Contacts between the two chains:
Residue V175 in chain A interacts with residue R14 in chain B (closest heavy-atom distance 3.5 Å).
Residue M47 in chain A interacts with residue I181 in chain B (closest heavy-atom distance 4.0 Å).
Residue N132 in chain A contacts residue E182 in chain B (closest heavy-atom distance 4.0 Å).
Residue Q177 in chain A is in contact with residue R14 in chain B (closest heavy-atom distance 2.5 Å).
Residue E182 in chain A contacts residue S130 in chain B (closest heavy-atom distance 2.9 Å).
Residue P110 in chain A is in contact with residue I181 in chain B (closest heavy-atom distance 3.0 Å).
Residue V33 in chain A is in contact with residue R184 in chain B (closest heavy-atom distance 4.0 Å).
Residue V8 in chain A interacts with residue Y71 in chain B (closest heavy-atom distance 4.0 Å).
Residue D180 in chain A interacts with residue H36 in chain B (closest heavy-atom distance 3.4 Å).
Residue R9 in chain A interacts with residue H155 in chain B (closest heavy-atom distance 3.5 Å).
Residue H40 in chain A contacts residue Y71 in chain B (closest heavy-atom distance 3.4 Å).
Residue H36 in chain A interacts with residue L179 in chain B (closest heavy-atom distance 3.9 Å).
Residue H7 in chain A interacts with residue H155 in chain B (closest heavy-atom distance 3.4 Å).
Residue E67 in chain A contacts residue R14 in chain B (closest heavy-atom distance 2.9 Å).
Residue I35 in chain A contacts residue I181 in chain B (closest heavy-atom distance 3.0 Å).
Residue I181 in chain A contacts residue V49 in chain B (closest heavy-atom distance 4.0 Å).
Residue P110 in chain A interacts with residue G183 in chain B (closest heavy-atom distance 3.2 Å).
Residue V8 in chain A is in contact with residue H155 in chain B (closest heavy-atom distance 3.6 Å).
Residue P178 in chain A interacts with residue H36 in chain B (closest heavy-atom distance 2.9 Å).
Residue R14 in chain A is in contact with residue Q177 in chain B (closest heavy-atom distance 3.2 Å).
Residue R14 in chain A contacts residue E67 in chain B (closest heavy-atom distance 2.7 Å).
Residue Y71 in chain A interacts with residue H40 in chain B (closest heavy-atom distance 3.3 Å).
Residue H36 in chain A interacts with residue D180 in chain B (closest heavy-atom distance 3.5 Å).
Residue H36 in chain A is in contact with residue P178 in chain B (closest heavy-atom distance 3.1 Å).
Residue Q177 in chain A interacts with residue H36 in chain B (closest heavy-atom distance 2.9 Å).
Residue I35 in chain A interacts with residue D180 in chain B (closest heavy-atom distance 3.1 Å).
Residue H7 in chain A interacts with residue N153 in chain B (closest heavy-atom distance 3.9 Å).
Residue T12 in chain A contacts residue Y71 in chain B (closest heavy-atom distance 3.5 Å).
Residue I181 in chain A is in contact with residue P109 in chain B (closest heavy-atom distance 3.8 Å).
Residue I181 in chain A interacts with residue I35 in chain B (closest heavy-atom distance 2.9 Å).
Residue L179 in chain A is in contact with residue H36 in chain B (closest heavy-atom distance 3.6 Å).
Residue H155 in chain A contacts residue R9 in chain B (closest heavy-atom distance 3.8 Å).
Residue I38 in chain A contacts residue P178 in chain B (closest heavy-atom distance 3.9 Å).
Residue G183 in chain A is in contact with residue P110 in chain B (closest heavy-atom distance 3.2 Å).
Residue I181 in chain A interacts with residue P110 in chain B (closest heavy-atom distance 3.0 Å).
Residue V131 in chain A interacts with residue E182 in chain B (closest heavy-atom distance 2.9 Å).
Residue A37 in chain A contacts residue I181 in chain B (closest heavy-atom distance 3.9 Å).
Residue Y71 in chain A contacts residue T12 in chain B (closest heavy-atom distance 3.5 Å).
Residue V131 in chain A contacts residue I181 in chain B (closest heavy-atom distance 3.7 Å).
Residue A129 in chain A contacts residue E182 in chain B (closest heavy-atom distance 3.9 Å).
Residue D154 in chain A interacts with residue V8 in chain B (closest heavy-atom distance 4.0 Å).
Residue E182 in chain A contacts residue A129 in chain B (closest heavy-atom distance 4.0 Å).
Residue V49 in chain A is in contact with residue I181 in chain B (closest heavy-atom distance 3.9 Å).
Residue D180 in chain A is in contact with residue I35 in chain B (closest heavy-atom distance 3.1 Å).
Residue D180 in chain A is in contact with residue P110 in chain B (closest heavy-atom distance 3.9 Å).
Residue W159 in chain A interacts with residue R14 in chain B (closest heavy-atom distance 3.5 Å).
Residue H155 in chain A is in contact with residue V8 in chain B (closest heavy-atom distance 3.5 Å).
Residue E182 in chain A is in contact with residue V131 in chain B (closest heavy-atom distance 2.9 Å).
Residue P110 in chain A interacts with residue D180 in chain B (closest heavy-atom distance 4.0 Å).
Residue S130 in chain A contacts residue E182 in chain B (closest heavy-atom distance 2.8 Å).
Residue P109 in chain A contacts residue I181 in chain B (closest heavy-atom distance 3.9 Å).
Residue Y71 in chain A contacts residue I38 in chain B (closest heavy-atom distance 3.9 Å).
Residue I181 in chain A contacts residue M47 in chain B (closest heavy-atom distance 3.9 Å).
Residue H40 in chain A contacts residue H155 in chain B (closest heavy-atom distance 3.6 Å).
Residue P110 in chain A interacts with residue E182 in chain B (closest heavy-atom distance 3.6 Å).
Residue E182 in chain A is in contact with residue N132 in chain B (closest heavy-atom distance 3.8 Å).
Residue E182 in chain A contacts residue P110 in chain B (closest heavy-atom distance 3.7 Å).
Residue I38 in chain A is in contact with residue E67 in chain B (closest heavy-atom distance 3.9 Å).
Residue H36 in chain A is in contact with residue Q177 in chain B (closest heavy-atom distance 3.8 Å).
Residue H155 in chain A is in contact with residue H40 in chain B (closest heavy-atom distance 3.5 Å).

Sequence of chain A:
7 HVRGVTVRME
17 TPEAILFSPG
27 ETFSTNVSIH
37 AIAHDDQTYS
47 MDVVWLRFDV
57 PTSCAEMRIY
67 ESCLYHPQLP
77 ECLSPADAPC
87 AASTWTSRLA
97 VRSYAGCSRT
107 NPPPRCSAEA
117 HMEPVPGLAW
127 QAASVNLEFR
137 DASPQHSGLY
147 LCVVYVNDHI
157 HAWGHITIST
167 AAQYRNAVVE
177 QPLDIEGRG

Sequence of chain B:
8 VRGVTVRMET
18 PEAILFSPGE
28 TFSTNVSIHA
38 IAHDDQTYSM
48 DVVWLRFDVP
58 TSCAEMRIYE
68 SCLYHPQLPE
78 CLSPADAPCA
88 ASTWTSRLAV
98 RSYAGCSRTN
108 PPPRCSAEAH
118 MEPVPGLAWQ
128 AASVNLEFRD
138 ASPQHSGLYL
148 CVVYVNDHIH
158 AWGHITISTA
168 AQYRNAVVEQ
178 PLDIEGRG

The following describes two proteins that form a bound complex.